Contacts between the two chains:
Residue T245 in the second protein interacts with residue Y5 in the first protein (closest heavy-atom distance 3.6 Å).
Residue D234 in the second protein is in contact with residue N14 in the first protein (closest heavy-atom distance 4.2 Å).
Residue Y238 in the second protein is in contact with residue F13 in the first protein (closest heavy-atom distance 3.7 Å).
Residue F236 in the second protein is in contact with residue A57 in the first protein (closest heavy-atom distance 4.6 Å).
Residue S237 in the second protein interacts with residue P58 in the first protein (closest heavy-atom distance 3.8 Å).
Residue I243 in the second protein interacts with residue V9 in the first protein (closest heavy-atom distance 3.9 Å).
Residue L235 in the second protein interacts with residue N14 in the first protein (closest heavy-atom distance 4.0 Å).
Residue R227 in the second protein contacts residue R15 in the first protein (closest heavy-atom distance 3.8 Å).
Residue L249 in the second protein contacts residue T16 in the first protein (closest heavy-atom distance 3.2 Å).
Residue N251 in the second protein interacts with residue T16 in the first protein (closest heavy-atom distance 3.6 Å).
Residue T244 in the second protein contacts residue Y5 in the first protein (closest heavy-atom distance 3.5 Å).
Residue K247 in the second protein interacts with residue Q12 in the first protein (closest heavy-atom distance 3.3 Å).
Residue L249 in the second protein contacts residue Q12 in the first protein (closest heavy-atom distance 3.3 Å).
Residue K247 in the second protein is in contact with residue V9 in the first protein (closest heavy-atom distance 3.8 Å).
Residue L240 in the second protein contacts residue A6 in the first protein (closest heavy-atom distance 4.1 Å).
Residue V231 in the second protein contacts residue F18 in the first protein (closest heavy-atom distance 4.5 Å).
Residue F236 in the second protein interacts with residue A17 in the first protein (closest heavy-atom distance 4.0 Å).
Residue F232 in the second protein interacts with residue N14 in the first protein (closest heavy-atom distance 2.7 Å).
Residue D233 in the second protein interacts with residue Q10 in the first protein (closest heavy-atom distance 3.7 Å).
Residue Y238 in the second protein contacts residue A57 in the first protein (closest heavy-atom distance 4.0 Å).
Residue L240 in the second protein interacts with residue V9 in the first protein (closest heavy-atom distance 3.6 Å).
Residue R227 in the second protein interacts with residue D19 in the first protein (closest heavy-atom distance 3.5 Å).
Residue F236 in the second protein interacts with residue A54 in the first protein (closest heavy-atom distance 3.6 Å).
Residue N239 in the second protein is in contact with residue V61 in the first protein (closest heavy-atom distance 3.7 Å).
Residue L240 in the second protein interacts with residue F13 in the first protein (closest heavy-atom distance 4.4 Å).
Residue S237 in the second protein contacts residue A57 in the first protein (closest heavy-atom distance 3.6 Å).
Residue L249 in the second protein contacts residue F13 in the first protein (closest heavy-atom distance 3.5 Å).
Residue N239 in the second protein is in contact with residue V63 in the first protein (closest heavy-atom distance 3.3 Å).
Residue Y238 in the second protein is in contact with residue F53 in the first protein (closest heavy-atom distance 4.0 Å).
Residue N239 in the second protein contacts residue K62 in the first protein (closest heavy-atom distance 3.7 Å).
Residue F236 in the second protein interacts with residue N14 in the first protein (closest heavy-atom distance 3.6 Å).
Residue F232 in the second protein contacts residue F18 in the first protein (closest heavy-atom distance 3.5 Å).
Residue I225 in the second protein contacts residue Y22 in the first protein (closest heavy-atom distance 4.0 Å).
Residue S248 in the second protein is in contact with residue Q12 in the first protein (closest heavy-atom distance 3.7 Å).
Residue D233 in the second protein contacts residue N14 in the first protein (closest heavy-atom distance 3.5 Å).
Residue F232 in the second protein is in contact with residue Q10 in the first protein (closest heavy-atom distance 4.4 Å).
Residue I225 in the second protein is in contact with residue H46 in the first protein (closest heavy-atom distance 4.2 Å).
Residue L235 in the second protein interacts with residue I50 in the first protein (closest heavy-atom distance 4.3 Å).
Residue I243 in the second protein contacts residue A6 in the first protein (closest heavy-atom distance 4.1 Å).
Residue F236 in the second protein interacts with residue I50 in the first protein (closest heavy-atom distance 3.3 Å).
Residue F232 in the second protein is in contact with residue R11 in the first protein (closest heavy-atom distance 3.5 Å).
Residue Y238 in the second protein contacts residue Q10 in the first protein (closest heavy-atom distance 3.8 Å).
Residue Y238 in the second protein contacts residue N14 in the first protein (closest heavy-atom distance 2.7 Å).
Residue Y238 in the second protein contacts residue V61 in the first protein (closest heavy-atom distance 3.5 Å).
Residue G241 in the second protein contacts residue V63 in the first protein (closest heavy-atom distance 3.9 Å).
Residue S237 in the second protein contacts residue Q10 in the first protein (closest heavy-atom distance 4.4 Å).
Residue I225 in the second protein is in contact with residue F18 in the first protein (closest heavy-atom distance 3.5 Å).
Residue K246 in the second protein interacts with residue D8 in the first protein (closest heavy-atom distance 3.0 Å).
Residue Y238 in the second protein is in contact with residue A17 in the first protein (closest heavy-atom distance 4.5 Å).
Residue K246 in the second protein contacts residue Y5 in the first protein (closest heavy-atom distance 3.8 Å).
Residue D233 in the second protein is in contact with residue R11 in the first protein (closest heavy-atom distance 3.2 Å).
Residue I243 in the second protein is in contact with residue Y5 in the first protein (closest heavy-atom distance 3.3 Å).
Residue F236 in the second protein is in contact with residue Q10 in the first protein (closest heavy-atom distance 3.2 Å).
Residue L240 in the second protein is in contact with residue Q10 in the first protein (closest heavy-atom distance 3.9 Å).
Residue F232 in the second protein is in contact with residue R15 in the first protein (closest heavy-atom distance 3.6 Å).
Residue L235 in the second protein is in contact with residue F18 in the first protein (closest heavy-atom distance 3.4 Å).
Residue L240 in the second protein contacts residue V63 in the first protein (closest heavy-atom distance 4.0 Å).
Residue F224 in the second protein interacts with residue D19 in the first protein (closest heavy-atom distance 4.2 Å).
Residue D234 in the second protein contacts residue Q10 in the first protein (closest heavy-atom distance 4.0 Å).
Residue F236 in the second protein interacts with residue F53 in the first protein (closest heavy-atom distance 3.5 Å).

Sequence of the first protein:
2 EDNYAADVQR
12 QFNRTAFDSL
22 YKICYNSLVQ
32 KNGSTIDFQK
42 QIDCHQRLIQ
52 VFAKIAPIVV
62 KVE

These two protein chains interact to form a complex.

Sequence of the second protein:
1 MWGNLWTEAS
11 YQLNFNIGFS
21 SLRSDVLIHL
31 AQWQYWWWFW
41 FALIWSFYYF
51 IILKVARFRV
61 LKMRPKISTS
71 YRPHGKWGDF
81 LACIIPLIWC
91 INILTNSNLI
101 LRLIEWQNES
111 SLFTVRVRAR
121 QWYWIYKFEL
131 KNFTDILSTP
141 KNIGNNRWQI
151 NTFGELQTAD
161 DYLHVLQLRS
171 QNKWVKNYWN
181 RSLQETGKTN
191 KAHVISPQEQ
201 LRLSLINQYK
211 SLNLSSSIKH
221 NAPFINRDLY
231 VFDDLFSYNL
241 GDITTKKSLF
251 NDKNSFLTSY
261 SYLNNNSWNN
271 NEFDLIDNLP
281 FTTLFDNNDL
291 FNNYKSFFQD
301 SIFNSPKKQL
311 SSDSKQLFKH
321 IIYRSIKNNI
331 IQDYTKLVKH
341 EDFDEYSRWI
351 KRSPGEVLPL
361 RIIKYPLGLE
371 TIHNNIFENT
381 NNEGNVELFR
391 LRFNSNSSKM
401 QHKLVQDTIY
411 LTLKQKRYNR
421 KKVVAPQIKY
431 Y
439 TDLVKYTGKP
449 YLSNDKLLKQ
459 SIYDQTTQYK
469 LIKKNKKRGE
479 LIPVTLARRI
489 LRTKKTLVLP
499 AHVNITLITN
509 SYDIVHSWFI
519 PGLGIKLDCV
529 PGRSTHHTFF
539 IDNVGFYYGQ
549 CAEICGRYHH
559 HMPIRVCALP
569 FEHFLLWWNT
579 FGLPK